Contacts between the two chains:
Residue T701 in chain B contacts residue H728 in chain A (closest heavy-atom distance 3.2 Å).
Residue A789 in chain B interacts with residue S706 in chain A (closest heavy-atom distance 3.3 Å).
Residue N616 in chain B contacts residue T669 in chain A (closest heavy-atom distance 3.4 Å).
Residue L773 in chain B is in contact with residue L707 in chain A (closest heavy-atom distance 3.3 Å).
Residue T675 in chain B contacts residue A779 in chain A (closest heavy-atom distance 3.6 Å).
Residue L495 in chain B interacts with residue R492 in chain A (closest heavy-atom distance 3.0 Å).
Residue H728 in chain B interacts with residue S700 in chain A (closest heavy-atom distance 3.2 Å).
Residue S706 in chain B is in contact with residue L796 in chain A (closest heavy-atom distance 3.5 Å).
Residue V781 in chain B interacts with residue A678 in chain A (closest heavy-atom distance 3.6 Å).
Residue T494 in chain B contacts residue R491 in chain A (closest heavy-atom distance 2.7 Å).
Residue G780 in chain B interacts with residue A678 in chain A (closest heavy-atom distance 3.5 Å).
Residue H682 in chain B contacts residue P782 in chain A (closest heavy-atom distance 3.5 Å).
Residue R788 in chain B interacts with residue E713 in chain A (closest heavy-atom distance 2.7 Å).
Residue W709 in chain B is in contact with residue K792 in chain A (closest heavy-atom distance 3.6 Å).
Residue I799 in chain B interacts with residue Y702 in chain A (closest heavy-atom distance 3.6 Å).
Residue L793 in chain B is in contact with residue S706 in chain A (closest heavy-atom distance 3.2 Å).
Residue T699 in chain B interacts with residue H728 in chain A (closest heavy-atom distance 3.6 Å).
Residue T494 in chain B is in contact with residue Q493 in chain A (closest heavy-atom distance 3.5 Å).
Residue S700 in chain B contacts residue S770 in chain A (closest heavy-atom distance 3.5 Å).
Residue T701 in chain B contacts residue E731 in chain A (closest heavy-atom distance 2.8 Å).
Residue D703 in chain B contacts residue G772 in chain A (closest heavy-atom distance 2.8 Å).
Residue V775 in chain B contacts residue F670 in chain A (closest heavy-atom distance 3.5 Å).
Residue S706 in chain B is in contact with residue L793 in chain A (closest heavy-atom distance 3.1 Å).
Residue E713 in chain B is in contact with residue R788 in chain A (closest heavy-atom distance 2.7 Å).
Residue D703 in chain B contacts residue Y771 in chain A (closest heavy-atom distance 3.5 Å).
Residue R697 in chain B contacts residue R697 in chain A (closest heavy-atom distance 3.5 Å).
Residue G698 in chain B contacts residue R697 in chain A (closest heavy-atom distance 2.9 Å).
Residue S770 in chain B interacts with residue S700 in chain A (closest heavy-atom distance 3.2 Å).
Residue T701 in chain B contacts residue F730 in chain A (closest heavy-atom distance 3.1 Å).
Residue A710 in chain B is in contact with residue A789 in chain A (closest heavy-atom distance 3.6 Å).
Residue G780 in chain B is in contact with residue H682 in chain A (closest heavy-atom distance 3.3 Å).
Residue T699 in chain B is in contact with residue Y771 in chain A (closest heavy-atom distance 3.1 Å).
Residue R479 in chain B interacts with residue R492 in chain A (closest heavy-atom distance 3.0 Å).
Residue H728 in chain B interacts with residue T699 in chain A (closest heavy-atom distance 3.1 Å).
Residue T701 in chain B interacts with residue Y729 in chain A (closest heavy-atom distance 3.4 Å).
Residue L707 in chain B interacts with residue L773 in chain A (closest heavy-atom distance 3.4 Å).
Residue Y702 in chain B is in contact with residue L793 in chain A (closest heavy-atom distance 3.5 Å).
Residue T699 in chain B interacts with residue S770 in chain A (closest heavy-atom distance 3.4 Å).
Residue L793 in chain B interacts with residue D703 in chain A (closest heavy-atom distance 3.5 Å).
Residue R479 in chain B interacts with residue R491 in chain A (closest heavy-atom distance 3.0 Å).
Residue G772 in chain B contacts residue D703 in chain A (closest heavy-atom distance 3.0 Å).
Residue G772 in chain B is in contact with residue T699 in chain A (closest heavy-atom distance 3.2 Å).
Residue S700 in chain B interacts with residue H728 in chain A (closest heavy-atom distance 3.2 Å).
Residue R491 in chain B contacts residue R491 in chain A (closest heavy-atom distance 3.1 Å).
Residue K496 in chain B is in contact with residue V470 in chain A (closest heavy-atom distance 2.8 Å).
Residue L796 in chain B interacts with residue Y702 in chain A (closest heavy-atom distance 3.6 Å).
Residue D703 in chain B is in contact with residue S770 in chain A (closest heavy-atom distance 3.2 Å).
Residue D703 in chain B is in contact with residue L793 in chain A (closest heavy-atom distance 3.5 Å).
Residue L707 in chain B contacts residue G772 in chain A (closest heavy-atom distance 3.6 Å).
Residue A710 in chain B interacts with residue V785 in chain A (closest heavy-atom distance 3.3 Å).
Residue Y702 in chain B is in contact with residue L796 in chain A (closest heavy-atom distance 3.6 Å).
Residue H682 in chain B contacts residue G780 in chain A (closest heavy-atom distance 3.2 Å).
Residue S770 in chain B is in contact with residue D703 in chain A (closest heavy-atom distance 2.7 Å).
Residue H728 in chain B is in contact with residue G698 in chain A (closest heavy-atom distance 3.5 Å).
Residue A779 in chain B contacts residue T675 in chain A (closest heavy-atom distance 3.6 Å).
Residue E731 in chain B is in contact with residue T701 in chain A (closest heavy-atom distance 2.8 Å).
Residue S706 in chain B contacts residue A789 in chain A (closest heavy-atom distance 3.5 Å).
Residue T494 in chain B interacts with residue T494 in chain A (closest heavy-atom distance 2.9 Å).
Residue L705 in chain B is in contact with residue L796 in chain A (closest heavy-atom distance 3.6 Å).
Residue K496 in chain B interacts with residue R492 in chain A (closest heavy-atom distance 3.5 Å).

Sequence of chain B:
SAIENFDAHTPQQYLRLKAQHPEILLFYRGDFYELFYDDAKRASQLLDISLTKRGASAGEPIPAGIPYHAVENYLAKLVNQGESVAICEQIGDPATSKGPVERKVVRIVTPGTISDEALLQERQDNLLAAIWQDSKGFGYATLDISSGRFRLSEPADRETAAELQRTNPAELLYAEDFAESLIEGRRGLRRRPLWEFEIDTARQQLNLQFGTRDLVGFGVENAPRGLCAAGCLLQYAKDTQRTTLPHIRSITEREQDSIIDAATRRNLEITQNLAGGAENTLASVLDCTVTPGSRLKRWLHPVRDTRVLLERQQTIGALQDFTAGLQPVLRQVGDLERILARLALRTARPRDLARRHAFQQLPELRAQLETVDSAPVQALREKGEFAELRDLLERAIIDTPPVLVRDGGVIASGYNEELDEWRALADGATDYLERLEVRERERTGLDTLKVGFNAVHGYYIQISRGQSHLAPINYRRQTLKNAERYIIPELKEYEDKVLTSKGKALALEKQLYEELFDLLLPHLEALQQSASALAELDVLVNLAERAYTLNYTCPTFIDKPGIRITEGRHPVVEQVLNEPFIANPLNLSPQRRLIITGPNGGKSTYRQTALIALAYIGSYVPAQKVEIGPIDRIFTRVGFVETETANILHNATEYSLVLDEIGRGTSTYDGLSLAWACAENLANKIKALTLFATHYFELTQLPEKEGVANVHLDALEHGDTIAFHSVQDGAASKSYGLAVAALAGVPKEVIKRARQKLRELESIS

These two protein chains interact to form a complex.

Sequence of chain A:
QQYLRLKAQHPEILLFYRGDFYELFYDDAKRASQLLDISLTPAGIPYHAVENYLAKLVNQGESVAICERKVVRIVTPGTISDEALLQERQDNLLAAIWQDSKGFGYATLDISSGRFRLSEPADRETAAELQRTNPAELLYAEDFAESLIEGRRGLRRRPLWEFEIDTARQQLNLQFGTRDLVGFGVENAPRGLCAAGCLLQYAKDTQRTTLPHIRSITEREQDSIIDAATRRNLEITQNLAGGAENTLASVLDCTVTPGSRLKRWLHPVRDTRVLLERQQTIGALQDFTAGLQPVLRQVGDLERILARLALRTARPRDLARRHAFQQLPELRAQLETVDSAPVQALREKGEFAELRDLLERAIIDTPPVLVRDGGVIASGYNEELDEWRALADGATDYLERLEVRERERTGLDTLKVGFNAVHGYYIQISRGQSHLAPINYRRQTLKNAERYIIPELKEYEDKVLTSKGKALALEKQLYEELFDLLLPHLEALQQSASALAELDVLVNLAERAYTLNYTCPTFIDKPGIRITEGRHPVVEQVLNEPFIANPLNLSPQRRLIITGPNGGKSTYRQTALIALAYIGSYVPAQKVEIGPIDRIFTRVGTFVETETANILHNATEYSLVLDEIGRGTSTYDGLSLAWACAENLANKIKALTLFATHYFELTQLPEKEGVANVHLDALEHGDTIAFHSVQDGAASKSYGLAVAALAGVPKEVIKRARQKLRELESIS